Sequence of the first protein:
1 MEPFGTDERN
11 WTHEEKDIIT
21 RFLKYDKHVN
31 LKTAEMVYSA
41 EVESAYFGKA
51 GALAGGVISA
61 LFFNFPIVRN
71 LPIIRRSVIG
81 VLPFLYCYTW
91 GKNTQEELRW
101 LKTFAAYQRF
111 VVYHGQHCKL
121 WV

Interface contacts:
Residue F284 in the second protein is in contact with residue F62 in the first protein (closest heavy-atom distance 3.9 Å).
Residue T308 in the second protein contacts residue E43 in the first protein (closest heavy-atom distance 3.5 Å).
Residue K307 in the second protein contacts residue F47 in the first protein (closest heavy-atom distance 4.1 Å).
Residue Y323 in the second protein contacts residue L101 in the first protein (closest heavy-atom distance 4.0 Å).
Residue N303 in the second protein is in contact with residue A50 in the first protein (closest heavy-atom distance 4.2 Å).
Residue S288 in the second protein is in contact with residue F62 in the first protein (closest heavy-atom distance 3.8 Å).
Residue M310 in the second protein contacts residue S44 in the first protein (closest heavy-atom distance 3.3 Å).
Residue Y316 in the second protein interacts with residue L101 in the first protein (closest heavy-atom distance 3.3 Å).
Residue W295 in the second protein is in contact with residue W90 in the first protein (closest heavy-atom distance 3.8 Å).
Residue I304 in the second protein is in contact with residue W90 in the first protein (closest heavy-atom distance 4.3 Å).
Residue I304 in the second protein interacts with residue F47 in the first protein (closest heavy-atom distance 4.3 Å).
Residue E280 in the second protein is in contact with residue P66 in the first protein (closest heavy-atom distance 2.8 Å).
Residue F299 in the second protein interacts with residue A54 in the first protein (closest heavy-atom distance 3.8 Å).
Residue N303 in the second protein interacts with residue Y46 in the first protein (closest heavy-atom distance 3.9 Å).
Residue W295 in the second protein contacts residue Y86 in the first protein (closest heavy-atom distance 3.4 Å).
Residue N303 in the second protein is in contact with residue F47 in the first protein (closest heavy-atom distance 3.3 Å).
Residue Y287 in the second protein contacts residue P66 in the first protein (closest heavy-atom distance 3.8 Å).
Residue S288 in the second protein contacts residue F65 in the first protein (closest heavy-atom distance 3.6 Å).
Residue K283 in the second protein interacts with residue P66 in the first protein (closest heavy-atom distance 3.6 Å).
Residue L312 in the second protein is in contact with residue L98 in the first protein (closest heavy-atom distance 3.6 Å).
Residue K307 in the second protein interacts with residue Y46 in the first protein (closest heavy-atom distance 3.5 Å).
Residue W295 in the second protein is in contact with residue C87 in the first protein (closest heavy-atom distance 3.5 Å).
Residue L312 in the second protein is in contact with residue E97 in the first protein (closest heavy-atom distance 4.0 Å).
Residue Y287 in the second protein is in contact with residue F65 in the first protein (closest heavy-atom distance 3.5 Å).
Residue M310 in the second protein contacts residue A40 in the first protein (closest heavy-atom distance 3.7 Å).
Residue H314 in the second protein interacts with residue E97 in the first protein (closest heavy-atom distance 4.7 Å).
Residue E280 in the second protein is in contact with residue R69 in the first protein (closest heavy-atom distance 4.7 Å).
Residue M310 in the second protein is in contact with residue L98 in the first protein (closest heavy-atom distance 3.7 Å).
Residue L312 in the second protein is in contact with residue L101 in the first protein (closest heavy-atom distance 3.6 Å).
Residue F284 in the second protein contacts residue F65 in the first protein (closest heavy-atom distance 4.0 Å).
Residue Y323 in the second protein is in contact with residue A105 in the first protein (closest heavy-atom distance 3.4 Å).
Residue V291 in the second protein contacts residue I58 in the first protein (closest heavy-atom distance 4.2 Å).
Residue P311 in the second protein is in contact with residue L98 in the first protein (closest heavy-atom distance 4.5 Å).
Residue I304 in the second protein is in contact with residue T94 in the first protein (closest heavy-atom distance 4.7 Å).
Residue W295 in the second protein is in contact with residue A54 in the first protein (closest heavy-atom distance 3.6 Å).
Residue M310 in the second protein contacts residue K102 in the first protein (closest heavy-atom distance 3.9 Å).
Residue W281 in the second protein interacts with residue I67 in the first protein (closest heavy-atom distance 3.9 Å).
Residue F284 in the second protein is in contact with residue P66 in the first protein (closest heavy-atom distance 4.1 Å).
Residue Q325 in the second protein interacts with residue E43 in the first protein (closest heavy-atom distance 4.2 Å).
Residue Y323 in the second protein interacts with residue K102 in the first protein (closest heavy-atom distance 3.4 Å).
Residue T308 in the second protein is in contact with residue L98 in the first protein (closest heavy-atom distance 3.5 Å).
Residue W295 in the second protein is in contact with residue I58 in the first protein (closest heavy-atom distance 3.9 Å).
Residue N303 in the second protein contacts residue W90 in the first protein (closest heavy-atom distance 4.2 Å).
Residue E280 in the second protein contacts residue I67 in the first protein (closest heavy-atom distance 3.5 Å).
Residue P311 in the second protein contacts residue L101 in the first protein (closest heavy-atom distance 3.6 Å).
Residue H309 in the second protein contacts residue E43 in the first protein (closest heavy-atom distance 3.1 Å).
Residue V291 in the second protein interacts with residue F65 in the first protein (closest heavy-atom distance 4.0 Å).
Residue M310 in the second protein is in contact with residue S39 in the first protein (closest heavy-atom distance 4.3 Å).
Residue F299 in the second protein is in contact with residue W90 in the first protein (closest heavy-atom distance 4.2 Å).
Residue E313 in the second protein contacts residue E97 in the first protein (closest heavy-atom distance 3.0 Å).
Residue E313 in the second protein contacts residue L101 in the first protein (closest heavy-atom distance 3.3 Å).
Residue E280 in the second protein contacts residue N70 in the first protein (closest heavy-atom distance 2.8 Å).
Residue F284 in the second protein contacts residue I67 in the first protein (closest heavy-atom distance 3.7 Å).
Residue L312 in the second protein is in contact with residue T94 in the first protein (closest heavy-atom distance 4.7 Å).
Residue F299 in the second protein is in contact with residue A50 in the first protein (closest heavy-atom distance 4.4 Å).
Residue T308 in the second protein contacts residue F47 in the first protein (closest heavy-atom distance 3.6 Å).
Residue V300 in the second protein interacts with residue W90 in the first protein (closest heavy-atom distance 3.8 Å).
Residue F284 in the second protein is in contact with residue V68 in the first protein (closest heavy-atom distance 3.5 Å).
Residue M310 in the second protein interacts with residue E43 in the first protein (closest heavy-atom distance 3.7 Å).
Residue Q325 in the second protein is in contact with residue K102 in the first protein (closest heavy-atom distance 2.8 Å).

Sequence of the second protein:
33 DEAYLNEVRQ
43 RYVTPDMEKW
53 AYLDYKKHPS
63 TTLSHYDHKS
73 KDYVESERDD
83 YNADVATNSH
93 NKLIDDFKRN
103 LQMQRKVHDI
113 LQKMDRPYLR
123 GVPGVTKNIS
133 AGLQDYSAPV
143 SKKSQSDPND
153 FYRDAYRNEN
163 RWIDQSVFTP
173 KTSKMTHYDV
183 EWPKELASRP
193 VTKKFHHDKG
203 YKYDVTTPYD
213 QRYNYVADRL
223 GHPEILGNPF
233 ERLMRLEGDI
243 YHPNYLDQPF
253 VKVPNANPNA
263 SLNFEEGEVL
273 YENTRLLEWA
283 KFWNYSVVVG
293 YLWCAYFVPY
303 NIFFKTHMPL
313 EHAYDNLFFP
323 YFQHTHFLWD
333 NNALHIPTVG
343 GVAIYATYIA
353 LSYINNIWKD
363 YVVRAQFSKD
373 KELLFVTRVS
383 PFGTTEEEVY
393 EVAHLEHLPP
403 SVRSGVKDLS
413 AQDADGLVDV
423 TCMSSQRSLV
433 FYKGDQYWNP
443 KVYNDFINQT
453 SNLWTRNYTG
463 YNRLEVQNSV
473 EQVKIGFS

The following describes two proteins that form a bound complex.